Sequence of chain A:
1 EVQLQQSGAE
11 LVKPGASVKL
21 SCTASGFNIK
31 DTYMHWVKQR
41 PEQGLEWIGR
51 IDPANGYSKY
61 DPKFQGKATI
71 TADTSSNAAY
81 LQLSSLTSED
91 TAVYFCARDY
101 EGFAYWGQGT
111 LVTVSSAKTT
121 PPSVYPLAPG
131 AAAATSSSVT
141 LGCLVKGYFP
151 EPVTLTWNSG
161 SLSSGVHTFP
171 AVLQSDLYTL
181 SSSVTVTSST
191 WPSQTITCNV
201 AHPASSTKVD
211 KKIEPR

Sequence of chain B:
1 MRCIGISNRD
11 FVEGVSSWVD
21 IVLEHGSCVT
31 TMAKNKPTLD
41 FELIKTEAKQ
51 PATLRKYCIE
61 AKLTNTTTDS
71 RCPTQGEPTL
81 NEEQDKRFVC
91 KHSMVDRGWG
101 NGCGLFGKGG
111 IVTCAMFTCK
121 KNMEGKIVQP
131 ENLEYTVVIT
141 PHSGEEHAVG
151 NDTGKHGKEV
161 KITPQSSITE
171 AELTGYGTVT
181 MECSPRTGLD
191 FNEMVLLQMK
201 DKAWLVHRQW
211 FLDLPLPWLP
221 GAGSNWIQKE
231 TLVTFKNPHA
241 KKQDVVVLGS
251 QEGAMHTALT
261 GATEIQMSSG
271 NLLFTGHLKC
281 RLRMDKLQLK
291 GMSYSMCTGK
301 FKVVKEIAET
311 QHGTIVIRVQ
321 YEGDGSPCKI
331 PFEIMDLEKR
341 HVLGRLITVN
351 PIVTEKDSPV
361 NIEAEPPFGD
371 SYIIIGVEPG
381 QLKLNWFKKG

Contacts between the two chains:
Residue S70 in chain B is in contact with residue N55 in chain A (closest heavy-atom distance 4.0 Å).
Residue R71 in chain B contacts residue N55 in chain A (closest heavy-atom distance 3.2 Å).
Residue T68 in chain B is in contact with residue T71 in chain A (closest heavy-atom distance 4.9 Å).
Residue N101 in chain B interacts with residue A54 in chain A (closest heavy-atom distance 5.0 Å).
Residue S70 in chain B is in contact with residue G56 in chain A (closest heavy-atom distance 2.6 Å).
Residue R71 in chain B is in contact with residue G56 in chain A (closest heavy-atom distance 4.8 Å).
Residue N101 in chain B interacts with residue K30 in chain A (closest heavy-atom distance 4.9 Å).
Residue T67 in chain B is in contact with residue T71 in chain A (closest heavy-atom distance 4.1 Å).
Residue D69 in chain B interacts with residue G56 in chain A (closest heavy-atom distance 3.6 Å).
Residue C72 in chain B is in contact with residue N55 in chain A (closest heavy-atom distance 4.2 Å).
Residue G102 in chain B interacts with residue A54 in chain A (closest heavy-atom distance 5.0 Å).

These two protein chains interact to form a complex.